Interface contacts:
Residue Y200 in the second protein is in contact with residue W1 in the first protein (closest heavy-atom distance 4.0 Å).
Residue I250 in the second protein is in contact with residue A3 in the first protein (closest heavy-atom distance 4.5 Å).
Residue T196 in the second protein interacts with residue W1 in the first protein (closest heavy-atom distance 3.6 Å).
Residue G199 in the second protein is in contact with residue W1 in the first protein (closest heavy-atom distance 3.7 Å).
Residue G199 in the second protein interacts with residue A3 in the first protein (closest heavy-atom distance 3.9 Å).
Residue Q248 in the second protein interacts with residue A3 in the first protein (closest heavy-atom distance 3.6 Å).
Residue S201 in the second protein is in contact with residue C5 in the first protein (closest heavy-atom distance 4.6 Å).
Residue Y200 in the second protein interacts with residue A3 in the first protein (closest heavy-atom distance 3.6 Å).
Residue S201 in the second protein is in contact with residue W1 in the first protein (closest heavy-atom distance 3.8 Å).
Residue L244 in the second protein contacts residue A3 in the first protein (closest heavy-atom distance 4.2 Å).
Residue S201 in the second protein is in contact with residue A3 in the first protein (closest heavy-atom distance 4.6 Å).
Residue F202 in the second protein interacts with residue A3 in the first protein (closest heavy-atom distance 4.8 Å).

These two protein chains interact to form a complex.

Sequence of the first protein:
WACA

Sequence of the second protein:
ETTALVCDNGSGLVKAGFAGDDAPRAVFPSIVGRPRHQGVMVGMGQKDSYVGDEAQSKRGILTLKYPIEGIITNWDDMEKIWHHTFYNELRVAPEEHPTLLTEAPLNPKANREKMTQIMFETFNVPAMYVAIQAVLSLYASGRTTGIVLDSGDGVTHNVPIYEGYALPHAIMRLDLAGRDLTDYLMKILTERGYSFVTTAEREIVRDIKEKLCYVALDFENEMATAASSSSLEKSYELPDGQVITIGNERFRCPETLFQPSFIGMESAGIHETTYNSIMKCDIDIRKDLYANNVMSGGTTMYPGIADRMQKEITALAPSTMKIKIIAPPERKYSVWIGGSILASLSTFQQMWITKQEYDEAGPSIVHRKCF